Sequence of protein 2:
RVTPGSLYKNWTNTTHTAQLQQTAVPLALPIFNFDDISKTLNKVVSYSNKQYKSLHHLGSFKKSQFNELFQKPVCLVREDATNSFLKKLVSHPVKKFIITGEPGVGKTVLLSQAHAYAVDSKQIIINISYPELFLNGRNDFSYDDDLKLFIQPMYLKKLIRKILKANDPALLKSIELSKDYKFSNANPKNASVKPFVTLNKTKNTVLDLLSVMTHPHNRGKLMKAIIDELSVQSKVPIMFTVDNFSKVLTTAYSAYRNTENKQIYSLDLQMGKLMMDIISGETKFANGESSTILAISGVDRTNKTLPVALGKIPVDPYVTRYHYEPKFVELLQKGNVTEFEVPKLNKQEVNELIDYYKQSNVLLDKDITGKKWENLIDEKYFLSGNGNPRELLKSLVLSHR

Residue-level contacts at the interface:
Residue N10 in protein 2 is in contact with residue D121 in protein 1 (closest heavy-atom distance 3.8 Å).
Residue T12 in protein 2 interacts with residue R50 in protein 1 (closest heavy-atom distance 4.1 Å).
Residue L69 in protein 2 is in contact with residue R60 in protein 1 (closest heavy-atom distance 2.7 Å).
Residue H400 in protein 2 is in contact with residue L48 in protein 1 (closest heavy-atom distance 3.9 Å).
Residue F70 in protein 2 contacts residue R60 in protein 1 (closest heavy-atom distance 4.0 Å).
Residue L20 in protein 2 is in contact with residue Q58 in protein 1 (closest heavy-atom distance 4.2 Å).
Residue L398 in protein 2 is in contact with residue R50 in protein 1 (closest heavy-atom distance 4.2 Å).
Residue T14 in protein 2 contacts residue L54 in protein 1 (closest heavy-atom distance 4.1 Å).
Residue N361 in protein 2 contacts residue R60 in protein 1 (closest heavy-atom distance 4.1 Å).
Residue R401 in protein 2 interacts with residue Q45 in protein 1 (closest heavy-atom distance 3.5 Å).
Residue Y8 in protein 2 contacts residue S119 in protein 1 (closest heavy-atom distance 3.4 Å).
Residue D365 in protein 2 interacts with residue D62 in protein 1 (closest heavy-atom distance 2.7 Å).
Residue K9 in protein 2 contacts residue V124 in protein 1 (closest heavy-atom distance 3.8 Å).
Residue V397 in protein 2 interacts with residue Y53 in protein 1 (closest heavy-atom distance 3.7 Å).
Residue W11 in protein 2 contacts residue L54 in protein 1 (closest heavy-atom distance 3.8 Å).
Residue K9 in protein 2 interacts with residue S119 in protein 1 (closest heavy-atom distance 3.4 Å).
Residue H400 in protein 2 is in contact with residue I64 in protein 1 (closest heavy-atom distance 3.6 Å).
Residue T15 in protein 2 is in contact with residue Y53 in protein 1 (closest heavy-atom distance 3.6 Å).
Residue H400 in protein 2 contacts residue Q45 in protein 1 (closest heavy-atom distance 3.1 Å).
Residue T23 in protein 2 contacts residue R60 in protein 1 (closest heavy-atom distance 2.7 Å).
Residue L7 in protein 2 is in contact with residue S119 in protein 1 (closest heavy-atom distance 3.7 Å).
Residue L20 in protein 2 interacts with residue L54 in protein 1 (closest heavy-atom distance 3.5 Å).
Residue R401 in protein 2 interacts with residue R23 in protein 1 (closest heavy-atom distance 2.8 Å).
Residue R1 in protein 2 is in contact with residue V118 in protein 1 (closest heavy-atom distance 4.0 Å).
Residue R401 in protein 2 interacts with residue N25 in protein 1 (closest heavy-atom distance 4.1 Å).
Residue N10 in protein 2 contacts residue V124 in protein 1 (closest heavy-atom distance 3.8 Å).
Residue W11 in protein 2 interacts with residue R50 in protein 1 (closest heavy-atom distance 2.9 Å).
Residue A24 in protein 2 interacts with residue R60 in protein 1 (closest heavy-atom distance 3.4 Å).
Residue T23 in protein 2 contacts residue C57 in protein 1 (closest heavy-atom distance 2.9 Å).
Residue H400 in protein 2 contacts residue L28 in protein 1 (closest heavy-atom distance 3.7 Å).
Residue L364 in protein 2 contacts residue I64 in protein 1 (closest heavy-atom distance 4.0 Å).
Residue L7 in protein 2 contacts residue E128 in protein 1 (closest heavy-atom distance 3.2 Å).
Residue H400 in protein 2 contacts residue Y53 in protein 1 (closest heavy-atom distance 3.9 Å).
Residue E68 in protein 2 is in contact with residue C57 in protein 1 (closest heavy-atom distance 3.6 Å).
Residue N361 in protein 2 interacts with residue Y56 in protein 1 (closest heavy-atom distance 2.7 Å).
Residue F66 in protein 2 is in contact with residue Y53 in protein 1 (closest heavy-atom distance 3.5 Å).
Residue L364 in protein 2 contacts residue P63 in protein 1 (closest heavy-atom distance 3.6 Å).
Residue W11 in protein 2 interacts with residue D121 in protein 1 (closest heavy-atom distance 3.4 Å).
Residue V2 in protein 2 interacts with residue V118 in protein 1 (closest heavy-atom distance 4.2 Å).
Residue D365 in protein 2 contacts residue Q65 in protein 1 (closest heavy-atom distance 2.7 Å).
Residue Y8 in protein 2 contacts residue S120 in protein 1 (closest heavy-atom distance 3.9 Å).
Residue H400 in protein 2 is in contact with residue L52 in protein 1 (closest heavy-atom distance 3.5 Å).
Residue L398 in protein 2 is in contact with residue S49 in protein 1 (closest heavy-atom distance 3.0 Å).
Residue W11 in protein 2 interacts with residue V124 in protein 1 (closest heavy-atom distance 3.4 Å).
Residue E68 in protein 2 is in contact with residue Y53 in protein 1 (closest heavy-atom distance 3.3 Å).
Residue L364 in protein 2 interacts with residue D62 in protein 1 (closest heavy-atom distance 3.6 Å).
Residue H400 in protein 2 is in contact with residue P63 in protein 1 (closest heavy-atom distance 3.4 Å).
Residue E68 in protein 2 contacts residue R60 in protein 1 (closest heavy-atom distance 3.5 Å).
Residue W11 in protein 2 interacts with residue Y53 in protein 1 (closest heavy-atom distance 3.5 Å).
Residue R401 in protein 2 interacts with residue K24 in protein 1 (closest heavy-atom distance 3.9 Å).
Residue T14 in protein 2 contacts residue V124 in protein 1 (closest heavy-atom distance 4.0 Å).
Residue V362 in protein 2 contacts residue Y56 in protein 1 (closest heavy-atom distance 3.3 Å).
Residue L69 in protein 2 interacts with residue Y53 in protein 1 (closest heavy-atom distance 3.4 Å).
Residue S399 in protein 2 contacts residue Q45 in protein 1 (closest heavy-atom distance 3.5 Å).
Residue L20 in protein 2 is in contact with residue R60 in protein 1 (closest heavy-atom distance 2.7 Å).
Residue S399 in protein 2 interacts with residue S49 in protein 1 (closest heavy-atom distance 3.2 Å).
Residue T23 in protein 2 interacts with residue Q58 in protein 1 (closest heavy-atom distance 3.8 Å).
Residue H400 in protein 2 is in contact with residue S49 in protein 1 (closest heavy-atom distance 3.3 Å).
Residue L20 in protein 2 contacts residue C57 in protein 1 (closest heavy-atom distance 3.5 Å).
Residue L398 in protein 2 is in contact with residue Y53 in protein 1 (closest heavy-atom distance 3.7 Å).

Sequence of protein 1:
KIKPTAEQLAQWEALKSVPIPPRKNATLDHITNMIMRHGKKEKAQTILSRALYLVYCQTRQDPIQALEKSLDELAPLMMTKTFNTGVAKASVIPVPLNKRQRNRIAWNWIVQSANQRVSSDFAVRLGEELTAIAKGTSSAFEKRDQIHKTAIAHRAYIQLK

These two protein chains interact to form a complex.